Sequence of protein 1:
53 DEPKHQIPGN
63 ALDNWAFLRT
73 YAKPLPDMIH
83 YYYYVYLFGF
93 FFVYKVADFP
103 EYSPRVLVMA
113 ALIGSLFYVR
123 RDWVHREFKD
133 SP

This data describes a binding interaction between two proteins.

Contacts between the two chains:
Residue F166 in protein 2 is in contact with residue Y88 in protein 1 (closest heavy-atom distance 3.4 Å).
Residue M175 in protein 2 contacts residue V87 in protein 1 (closest heavy-atom distance 3.8 Å).
Residue L131 in protein 2 is in contact with residue Y88 in protein 1 (closest heavy-atom distance 3.6 Å).
Residue F173 in protein 2 interacts with residue Y88 in protein 1 (closest heavy-atom distance 3.2 Å).
Residue V162 in protein 2 interacts with residue V95 in protein 1 (closest heavy-atom distance 3.7 Å).
Residue L158 in protein 2 is in contact with residue Y96 in protein 1 (closest heavy-atom distance 4.0 Å).
Residue I138 in protein 2 interacts with residue L89 in protein 1 (closest heavy-atom distance 3.7 Å).
Residue I138 in protein 2 is in contact with residue F93 in protein 1 (closest heavy-atom distance 4.5 Å).
Residue M175 in protein 2 contacts residue Y84 in protein 1 (closest heavy-atom distance 3.5 Å).
Residue F139 in protein 2 contacts residue Y96 in protein 1 (closest heavy-atom distance 4.7 Å).
Residue F163 in protein 2 is in contact with residue F92 in protein 1 (closest heavy-atom distance 4.9 Å).
Residue L158 in protein 2 is in contact with residue A99 in protein 1 (closest heavy-atom distance 3.6 Å).
Residue R123 in protein 2 contacts residue D79 in protein 1 (closest heavy-atom distance 4.0 Å).
Residue F166 in protein 2 is in contact with residue F92 in protein 1 (closest heavy-atom distance 3.8 Å).
Residue P172 in protein 2 contacts residue Y88 in protein 1 (closest heavy-atom distance 3.9 Å).
Residue A135 in protein 2 is in contact with residue F92 in protein 1 (closest heavy-atom distance 3.7 Å).
Residue E179 in protein 2 is in contact with residue M80 in protein 1 (closest heavy-atom distance 4.2 Å).
Residue L158 in protein 2 interacts with residue V95 in protein 1 (closest heavy-atom distance 4.3 Å).
Residue I134 in protein 2 contacts residue Y85 in protein 1 (closest heavy-atom distance 3.4 Å).
Residue I317 in protein 2 is in contact with residue V110 in protein 1 (closest heavy-atom distance 4.6 Å).
Residue W215 in protein 2 is in contact with residue V98 in protein 1 (closest heavy-atom distance 3.8 Å).
Residue H174 in protein 2 contacts residue Y88 in protein 1 (closest heavy-atom distance 3.6 Å).
Residue F173 in protein 2 interacts with residue V95 in protein 1 (closest heavy-atom distance 4.1 Å).
Residue Q230 in protein 2 contacts residue R122 in protein 1 (closest heavy-atom distance 3.7 Å).
Residue F173 in protein 2 is in contact with residue F92 in protein 1 (closest heavy-atom distance 3.4 Å).
Residue V130 in protein 2 is in contact with residue Y85 in protein 1 (closest heavy-atom distance 4.6 Å).
Residue C213 in protein 2 is in contact with residue V98 in protein 1 (closest heavy-atom distance 4.4 Å).
Residue P172 in protein 2 interacts with residue G91 in protein 1 (closest heavy-atom distance 4.6 Å).
Residue I138 in protein 2 interacts with residue F92 in protein 1 (closest heavy-atom distance 3.8 Å).
Residue H142 in protein 2 interacts with residue Y96 in protein 1 (closest heavy-atom distance 3.6 Å).
Residue I134 in protein 2 interacts with residue L89 in protein 1 (closest heavy-atom distance 4.3 Å).
Residue W215 in protein 2 interacts with residue L109 in protein 1 (closest heavy-atom distance 3.5 Å).
Residue V162 in protein 2 is in contact with residue Y96 in protein 1 (closest heavy-atom distance 4.0 Å).
Residue K127 in protein 2 interacts with residue D79 in protein 1 (closest heavy-atom distance 3.8 Å).
Residue L131 in protein 2 interacts with residue Y84 in protein 1 (closest heavy-atom distance 4.3 Å).
Residue V159 in protein 2 interacts with residue Y96 in protein 1 (closest heavy-atom distance 3.7 Å).
Residue F173 in protein 2 is in contact with residue G91 in protein 1 (closest heavy-atom distance 3.8 Å).
Residue L131 in protein 2 is in contact with residue Y85 in protein 1 (closest heavy-atom distance 4.3 Å).
Residue V162 in protein 2 is in contact with residue F92 in protein 1 (closest heavy-atom distance 3.5 Å).
Residue M175 in protein 2 is in contact with residue Y88 in protein 1 (closest heavy-atom distance 3.2 Å).
Residue Y176 in protein 2 is in contact with residue Y88 in protein 1 (closest heavy-atom distance 3.1 Å).
Residue W216 in protein 2 is in contact with residue F94 in protein 1 (closest heavy-atom distance 4.1 Å).
Residue W216 in protein 2 interacts with residue V95 in protein 1 (closest heavy-atom distance 3.7 Å).
Residue L131 in protein 2 is in contact with residue I81 in protein 1 (closest heavy-atom distance 4.3 Å).
Residue I138 in protein 2 is in contact with residue Y96 in protein 1 (closest heavy-atom distance 3.6 Å).
Residue H142 in protein 2 is in contact with residue F93 in protein 1 (closest heavy-atom distance 4.4 Å).
Residue I134 in protein 2 contacts residue Y88 in protein 1 (closest heavy-atom distance 4.5 Å).
Residue V130 in protein 2 contacts residue I81 in protein 1 (closest heavy-atom distance 4.0 Å).
Residue L165 in protein 2 is in contact with residue V95 in protein 1 (closest heavy-atom distance 4.8 Å).
Residue E179 in protein 2 contacts residue Y84 in protein 1 (closest heavy-atom distance 3.3 Å).
Residue K127 in protein 2 contacts residue I81 in protein 1 (closest heavy-atom distance 3.6 Å).
Residue P172 in protein 2 interacts with residue V87 in protein 1 (closest heavy-atom distance 4.4 Å).
Residue W216 in protein 2 contacts residue V98 in protein 1 (closest heavy-atom distance 4.0 Å).

Sequence of protein 2:
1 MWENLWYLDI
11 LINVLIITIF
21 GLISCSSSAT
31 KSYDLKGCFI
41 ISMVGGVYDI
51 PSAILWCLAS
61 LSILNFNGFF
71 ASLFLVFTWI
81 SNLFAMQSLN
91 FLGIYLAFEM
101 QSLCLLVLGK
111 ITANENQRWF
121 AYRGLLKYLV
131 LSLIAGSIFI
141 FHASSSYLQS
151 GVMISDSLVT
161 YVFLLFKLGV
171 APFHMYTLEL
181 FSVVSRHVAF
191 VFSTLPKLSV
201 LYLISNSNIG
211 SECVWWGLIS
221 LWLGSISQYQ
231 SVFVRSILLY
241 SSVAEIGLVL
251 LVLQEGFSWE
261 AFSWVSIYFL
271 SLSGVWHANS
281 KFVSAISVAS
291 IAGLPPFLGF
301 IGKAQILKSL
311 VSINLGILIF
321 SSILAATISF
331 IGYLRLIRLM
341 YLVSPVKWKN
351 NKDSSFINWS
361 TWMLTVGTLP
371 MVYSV